The following describes two proteins that form a bound complex.

Sequence of the first protein:
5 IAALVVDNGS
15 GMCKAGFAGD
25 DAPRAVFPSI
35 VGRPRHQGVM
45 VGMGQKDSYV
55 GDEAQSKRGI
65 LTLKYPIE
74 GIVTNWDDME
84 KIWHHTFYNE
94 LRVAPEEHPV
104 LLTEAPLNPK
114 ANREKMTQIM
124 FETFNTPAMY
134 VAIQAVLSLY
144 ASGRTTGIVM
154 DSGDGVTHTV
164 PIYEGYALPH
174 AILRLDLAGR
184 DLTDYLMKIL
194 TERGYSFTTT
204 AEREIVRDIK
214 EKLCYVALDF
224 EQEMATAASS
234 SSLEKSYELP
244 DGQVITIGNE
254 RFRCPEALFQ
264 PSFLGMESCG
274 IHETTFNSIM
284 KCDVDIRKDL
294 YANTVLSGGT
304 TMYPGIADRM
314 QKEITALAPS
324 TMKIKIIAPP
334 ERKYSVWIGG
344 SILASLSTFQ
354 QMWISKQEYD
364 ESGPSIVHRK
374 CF

Residue-level contacts at the interface:
Residue Y198 in the first protein interacts with residue A5 in the second protein (closest heavy-atom distance 3.4 Å).
Residue G197 in the first protein contacts residue W3 in the second protein (closest heavy-atom distance 3.1 Å).
Residue S199 in the first protein is in contact with residue A5 in the second protein (closest heavy-atom distance 2.8 Å).
Residue L242 in the first protein is in contact with residue A5 in the second protein (closest heavy-atom distance 4.8 Å).
Residue I248 in the first protein contacts residue A5 in the second protein (closest heavy-atom distance 3.6 Å).
Residue T194 in the first protein is in contact with residue W3 in the second protein (closest heavy-atom distance 4.0 Å).
Residue G197 in the first protein interacts with residue A5 in the second protein (closest heavy-atom distance 3.4 Å).
Residue Q246 in the first protein is in contact with residue A5 in the second protein (closest heavy-atom distance 4.1 Å).
Residue Y198 in the first protein contacts residue W3 in the second protein (closest heavy-atom distance 4.3 Å).
Residue S199 in the first protein contacts residue W3 in the second protein (closest heavy-atom distance 3.7 Å).
Residue S199 in the first protein is in contact with residue C7 in the second protein (closest heavy-atom distance 4.9 Å).

Sequence of the second protein:
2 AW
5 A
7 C